Sequence of protein 2:
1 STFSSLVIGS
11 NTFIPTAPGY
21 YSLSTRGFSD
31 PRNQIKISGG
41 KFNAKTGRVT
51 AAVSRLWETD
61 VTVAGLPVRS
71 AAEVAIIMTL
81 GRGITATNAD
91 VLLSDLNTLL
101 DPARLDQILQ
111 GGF

Sequence of protein 1:
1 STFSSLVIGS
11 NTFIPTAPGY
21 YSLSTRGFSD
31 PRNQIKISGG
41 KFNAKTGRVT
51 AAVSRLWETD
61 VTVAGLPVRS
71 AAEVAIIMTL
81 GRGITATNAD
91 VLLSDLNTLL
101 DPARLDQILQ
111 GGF

These two protein chains interact to form a complex.

Contacts between the two chains:
Residue N97 in protein 1 contacts residue D90 in protein 2 (closest heavy-atom distance 3.1 Å).
Residue I37 in protein 1 contacts residue G112 in protein 2 (closest heavy-atom distance 3.0 Å).
Residue F113 in protein 1 interacts with residue Y21 in protein 2 (closest heavy-atom distance 2.6 Å).
Residue L109 in protein 1 interacts with residue G40 in protein 2 (closest heavy-atom distance 3.1 Å).
Residue V74 in protein 1 interacts with residue L96 in protein 2 (closest heavy-atom distance 3.4 Å).
Residue A75 in protein 1 contacts residue I77 in protein 2 (closest heavy-atom distance 3.0 Å).
Residue D90 in protein 1 interacts with residue N97 in protein 2 (closest heavy-atom distance 3.2 Å).
Residue S94 in protein 1 contacts residue N97 in protein 2 (closest heavy-atom distance 3.2 Å).
Residue D106 in protein 1 interacts with residue A86 in protein 2 (closest heavy-atom distance 3.4 Å).
Residue G112 in protein 1 is in contact with residue I37 in protein 2 (closest heavy-atom distance 3.2 Å).
Residue Y21 in protein 1 interacts with residue F113 in protein 2 (closest heavy-atom distance 2.6 Å).
Residue L6 in protein 1 interacts with residue R104 in protein 2 (closest heavy-atom distance 3.2 Å).
Residue I108 in protein 1 contacts residue G39 in protein 2 (closest heavy-atom distance 3.5 Å).
Residue T79 in protein 1 interacts with residue E73 in protein 2 (closest heavy-atom distance 3.0 Å).
Residue I108 in protein 1 is in contact with residue G40 in protein 2 (closest heavy-atom distance 3.1 Å).
Residue I37 in protein 1 contacts residue F113 in protein 2 (closest heavy-atom distance 3.4 Å).
Residue T79 in protein 1 contacts residue A72 in protein 2 (closest heavy-atom distance 3.4 Å).
Residue S70 in protein 1 contacts residue R82 in protein 2 (closest heavy-atom distance 2.8 Å).
Residue R55 in protein 1 contacts residue D95 in protein 2 (closest heavy-atom distance 3.2 Å).
Residue G39 in protein 1 is in contact with residue I108 in protein 2 (closest heavy-atom distance 3.4 Å).
Residue L96 in protein 1 interacts with residue V53 in protein 2 (closest heavy-atom distance 3.5 Å).
Residue A71 in protein 1 interacts with residue G81 in protein 2 (closest heavy-atom distance 3.0 Å).
Residue M78 in protein 1 interacts with residue E73 in protein 2 (closest heavy-atom distance 3.3 Å).
Residue Q107 in protein 1 interacts with residue F3 in protein 2 (closest heavy-atom distance 3.3 Å).
Residue D90 in protein 1 contacts residue L100 in protein 2 (closest heavy-atom distance 3.4 Å).
Residue G111 in protein 1 contacts residue G40 in protein 2 (closest heavy-atom distance 3.4 Å).
Residue E73 in protein 1 contacts residue T79 in protein 2 (closest heavy-atom distance 2.9 Å).
Residue R82 in protein 1 interacts with residue S70 in protein 2 (closest heavy-atom distance 2.5 Å).
Residue G39 in protein 1 is in contact with residue G111 in protein 2 (closest heavy-atom distance 3.5 Å).
Residue N97 in protein 1 contacts residue S94 in protein 2 (closest heavy-atom distance 3.4 Å).
Residue R104 in protein 1 interacts with residue L6 in protein 2 (closest heavy-atom distance 3.3 Å).
Residue S1 in protein 1 is in contact with residue F113 in protein 2 (closest heavy-atom distance 3.2 Å).
Residue G40 in protein 1 is in contact with residue L109 in protein 2 (closest heavy-atom distance 3.0 Å).
Residue L100 in protein 1 is in contact with residue D90 in protein 2 (closest heavy-atom distance 3.3 Å).
Residue E73 in protein 1 interacts with residue I77 in protein 2 (closest heavy-atom distance 3.3 Å).
Residue N88 in protein 1 is in contact with residue W57 in protein 2 (closest heavy-atom distance 3.4 Å).
Residue T2 in protein 1 contacts residue F113 in protein 2 (closest heavy-atom distance 2.9 Å).
Residue F113 in protein 1 contacts residue T2 in protein 2 (closest heavy-atom distance 3.1 Å).
Residue A75 in protein 1 contacts residue I76 in protein 2 (closest heavy-atom distance 3.3 Å).
Residue R104 in protein 1 is in contact with residue F3 in protein 2 (closest heavy-atom distance 3.1 Å).
Residue I77 in protein 1 contacts residue A75 in protein 2 (closest heavy-atom distance 3.0 Å).
Residue A72 in protein 1 contacts residue T79 in protein 2 (closest heavy-atom distance 3.4 Å).
Residue G81 in protein 1 contacts residue A71 in protein 2 (closest heavy-atom distance 2.9 Å).
Residue N97 in protein 1 interacts with residue N97 in protein 2 (closest heavy-atom distance 3.4 Å).
Residue F3 in protein 1 is in contact with residue R104 in protein 2 (closest heavy-atom distance 3.1 Å).
Residue G40 in protein 1 contacts residue G111 in protein 2 (closest heavy-atom distance 3.5 Å).
Residue I37 in protein 1 interacts with residue I108 in protein 2 (closest heavy-atom distance 3.5 Å).
Residue G40 in protein 1 is in contact with residue I108 in protein 2 (closest heavy-atom distance 3.2 Å).
Residue P102 in protein 1 contacts residue D90 in protein 2 (closest heavy-atom distance 3.4 Å).
Residue L109 in protein 1 interacts with residue V49 in protein 2 (closest heavy-atom distance 3.0 Å).
Residue I8 in protein 1 is in contact with residue L99 in protein 2 (closest heavy-atom distance 3.5 Å).
Residue I8 in protein 1 is in contact with residue D95 in protein 2 (closest heavy-atom distance 3.4 Å).
Residue D95 in protein 1 interacts with residue I8 in protein 2 (closest heavy-atom distance 3.5 Å).
Residue D90 in protein 1 contacts residue P102 in protein 2 (closest heavy-atom distance 3.4 Å).
Residue D95 in protein 1 is in contact with residue R55 in protein 2 (closest heavy-atom distance 3.0 Å).
Residue E73 in protein 1 interacts with residue M78 in protein 2 (closest heavy-atom distance 3.4 Å).
Residue A75 in protein 1 interacts with residue A75 in protein 2 (closest heavy-atom distance 3.3 Å).
Residue L96 in protein 1 contacts residue V74 in protein 2 (closest heavy-atom distance 3.3 Å).
Residue I77 in protein 1 is in contact with residue E73 in protein 2 (closest heavy-atom distance 3.3 Å).
Residue I76 in protein 1 interacts with residue A75 in protein 2 (closest heavy-atom distance 3.4 Å).